This data describes a binding interaction between two proteins.

Sequence of protein 1:
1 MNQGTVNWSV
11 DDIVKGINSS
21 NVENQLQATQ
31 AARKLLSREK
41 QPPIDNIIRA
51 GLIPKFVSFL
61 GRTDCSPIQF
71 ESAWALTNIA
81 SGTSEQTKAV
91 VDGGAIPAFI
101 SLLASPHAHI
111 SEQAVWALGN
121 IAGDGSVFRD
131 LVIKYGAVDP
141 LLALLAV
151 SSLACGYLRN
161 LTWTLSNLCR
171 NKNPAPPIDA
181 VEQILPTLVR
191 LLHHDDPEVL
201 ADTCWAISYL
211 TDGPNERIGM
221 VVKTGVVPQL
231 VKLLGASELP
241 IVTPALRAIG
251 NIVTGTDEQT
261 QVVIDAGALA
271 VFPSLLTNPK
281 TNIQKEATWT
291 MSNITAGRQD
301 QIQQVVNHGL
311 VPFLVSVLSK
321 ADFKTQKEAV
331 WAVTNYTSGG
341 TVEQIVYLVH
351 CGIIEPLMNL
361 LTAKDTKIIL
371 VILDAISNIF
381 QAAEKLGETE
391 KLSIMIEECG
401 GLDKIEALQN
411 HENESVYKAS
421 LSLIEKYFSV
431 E

Sequence of protein 2:
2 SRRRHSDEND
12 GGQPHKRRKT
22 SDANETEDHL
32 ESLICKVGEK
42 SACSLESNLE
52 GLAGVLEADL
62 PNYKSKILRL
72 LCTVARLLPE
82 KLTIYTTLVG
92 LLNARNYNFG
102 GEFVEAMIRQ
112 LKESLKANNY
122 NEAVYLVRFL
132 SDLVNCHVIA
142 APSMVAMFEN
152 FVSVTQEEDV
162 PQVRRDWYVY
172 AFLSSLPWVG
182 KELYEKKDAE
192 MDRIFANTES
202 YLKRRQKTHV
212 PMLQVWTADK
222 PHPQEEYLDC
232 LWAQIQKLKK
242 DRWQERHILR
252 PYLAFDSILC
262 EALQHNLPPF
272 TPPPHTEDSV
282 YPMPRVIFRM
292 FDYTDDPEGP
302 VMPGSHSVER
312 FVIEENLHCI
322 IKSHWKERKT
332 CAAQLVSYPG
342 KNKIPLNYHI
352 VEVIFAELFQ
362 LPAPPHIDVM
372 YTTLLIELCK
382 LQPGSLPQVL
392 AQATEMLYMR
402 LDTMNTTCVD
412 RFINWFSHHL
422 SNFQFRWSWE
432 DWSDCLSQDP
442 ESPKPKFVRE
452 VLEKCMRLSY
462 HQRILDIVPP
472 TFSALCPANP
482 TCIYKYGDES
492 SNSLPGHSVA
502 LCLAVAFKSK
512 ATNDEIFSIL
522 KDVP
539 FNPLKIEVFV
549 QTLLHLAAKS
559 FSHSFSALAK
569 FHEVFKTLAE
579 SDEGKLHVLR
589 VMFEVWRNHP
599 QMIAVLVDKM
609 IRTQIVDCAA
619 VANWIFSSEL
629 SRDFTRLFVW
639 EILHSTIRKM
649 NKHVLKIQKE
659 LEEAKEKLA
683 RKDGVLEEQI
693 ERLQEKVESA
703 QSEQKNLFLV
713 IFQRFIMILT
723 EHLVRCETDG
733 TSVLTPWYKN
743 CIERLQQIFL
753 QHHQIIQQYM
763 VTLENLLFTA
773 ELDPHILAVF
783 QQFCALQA

Residue-level contacts at the interface:
Residue D23 in protein 2 interacts with residue W74 in protein 1 (closest heavy-atom distance 3.8 Å).
Residue N10 in protein 2 is in contact with residue R247 in protein 1 (closest heavy-atom distance 3.3 Å).
Residue K17 in protein 2 interacts with residue S81 in protein 1 (closest heavy-atom distance 3.8 Å).
Residue R18 in protein 2 contacts residue N160 in protein 1 (closest heavy-atom distance 2.8 Å).
Residue R4 in protein 2 is in contact with residue N293 in protein 1 (closest heavy-atom distance 2.9 Å).
Residue K17 in protein 2 is in contact with residue D124 in protein 1 (closest heavy-atom distance 2.8 Å).
Residue H16 in protein 2 contacts residue W163 in protein 1 (closest heavy-atom distance 3.8 Å).
Residue K20 in protein 2 is in contact with residue Q113 in protein 1 (closest heavy-atom distance 3.4 Å).
Residue Q14 in protein 2 is in contact with residue Y209 in protein 1 (closest heavy-atom distance 3.6 Å).
Residue R4 in protein 2 is in contact with residue S292 in protein 1 (closest heavy-atom distance 3.0 Å).
Residue K17 in protein 2 contacts residue A80 in protein 1 (closest heavy-atom distance 3.9 Å).
Residue R4 in protein 2 is in contact with residue W331 in protein 1 (closest heavy-atom distance 3.3 Å).
Residue R18 in protein 2 is in contact with residue W116 in protein 1 (closest heavy-atom distance 2.9 Å).
Residue R18 in protein 2 is in contact with residue W163 in protein 1 (closest heavy-atom distance 3.1 Å).
Residue R4 in protein 2 interacts with residue T254 in protein 1 (closest heavy-atom distance 3.8 Å).
Residue R4 in protein 2 interacts with residue E328 in protein 1 (closest heavy-atom distance 2.8 Å).
Residue K20 in protein 2 interacts with residue W74 in protein 1 (closest heavy-atom distance 3.1 Å).
Residue K17 in protein 2 is in contact with residue G82 in protein 1 (closest heavy-atom distance 2.8 Å).
Residue R3 in protein 2 contacts residue N293 in protein 1 (closest heavy-atom distance 3.2 Å).
Residue T21 in protein 2 is in contact with residue S37 in protein 1 (closest heavy-atom distance 3.5 Å).
Residue G12 in protein 2 contacts residue W205 in protein 1 (closest heavy-atom distance 3.8 Å).
Residue R19 in protein 2 is in contact with residue R38 in protein 1 (closest heavy-atom distance 2.8 Å).
Residue P15 in protein 2 is in contact with residue R170 in protein 1 (closest heavy-atom distance 3.3 Å).
Residue D11 in protein 2 contacts residue Y209 in protein 1 (closest heavy-atom distance 3.5 Å).
Residue R3 in protein 2 is in contact with residue V253 in protein 1 (closest heavy-atom distance 2.8 Å).
Residue K17 in protein 2 interacts with residue N120 in protein 1 (closest heavy-atom distance 3.2 Å).
Residue H6 in protein 2 interacts with residue W289 in protein 1 (closest heavy-atom distance 3.4 Å).
Residue K17 in protein 2 contacts residue T83 in protein 1 (closest heavy-atom distance 3.7 Å).
Residue H6 in protein 2 interacts with residue E286 in protein 1 (closest heavy-atom distance 1.8 Å).
Residue H16 in protein 2 interacts with residue G123 in protein 1 (closest heavy-atom distance 3.3 Å).
Residue R19 in protein 2 contacts residue N78 in protein 1 (closest heavy-atom distance 3.4 Å).
Residue K20 in protein 2 is in contact with residue N78 in protein 1 (closest heavy-atom distance 2.9 Å).
Residue D11 in protein 2 is in contact with residue R247 in protein 1 (closest heavy-atom distance 3.7 Å).
Residue S2 in protein 2 is in contact with residue N335 in protein 1 (closest heavy-atom distance 3.2 Å).
Residue R3 in protein 2 is in contact with residue T254 in protein 1 (closest heavy-atom distance 3.5 Å).
Residue H16 in protein 2 is in contact with residue N167 in protein 1 (closest heavy-atom distance 3.5 Å).
Residue E26 in protein 2 is in contact with residue R33 in protein 1 (closest heavy-atom distance 2.7 Å).
Residue R18 in protein 2 is in contact with residue S81 in protein 1 (closest heavy-atom distance 3.4 Å).
Residue R19 in protein 2 interacts with residue L36 in protein 1 (closest heavy-atom distance 2.9 Å).
Residue R19 in protein 2 interacts with residue W116 in protein 1 (closest heavy-atom distance 3.9 Å).
Residue R19 in protein 2 is in contact with residue P42 in protein 1 (closest heavy-atom distance 3.6 Å).
Residue E9 in protein 2 contacts residue K172 in protein 1 (closest heavy-atom distance 3.8 Å).
Residue R3 in protein 2 is in contact with residue D257 in protein 1 (closest heavy-atom distance 2.9 Å).
Residue D11 in protein 2 contacts residue R170 in protein 1 (closest heavy-atom distance 2.5 Å).
Residue K20 in protein 2 interacts with residue S37 in protein 1 (closest heavy-atom distance 3.0 Å).
Residue D23 in protein 2 is in contact with residue F70 in protein 1 (closest heavy-atom distance 3.7 Å).
Residue R19 in protein 2 contacts residue E39 in protein 1 (closest heavy-atom distance 3.2 Å).
Residue Q14 in protein 2 contacts residue W205 in protein 1 (closest heavy-atom distance 3.4 Å).
Residue R18 in protein 2 contacts residue N120 in protein 1 (closest heavy-atom distance 2.6 Å).
Residue H16 in protein 2 contacts residue R170 in protein 1 (closest heavy-atom distance 3.6 Å).
Residue R3 in protein 2 contacts residue G255 in protein 1 (closest heavy-atom distance 3.5 Å).
Residue K17 in protein 2 interacts with residue T87 in protein 1 (closest heavy-atom distance 3.0 Å).
Residue R3 in protein 2 interacts with residue T260 in protein 1 (closest heavy-atom distance 3.0 Å).
Residue H6 in protein 2 interacts with residue R247 in protein 1 (closest heavy-atom distance 2.8 Å).
Residue R4 in protein 2 is in contact with residue W289 in protein 1 (closest heavy-atom distance 3.1 Å).
Residue K20 in protein 2 is in contact with residue W116 in protein 1 (closest heavy-atom distance 3.6 Å).
Residue R19 in protein 2 is in contact with residue S81 in protein 1 (closest heavy-atom distance 3.2 Å).
Residue R19 in protein 2 is in contact with residue S37 in protein 1 (closest heavy-atom distance 3.5 Å).
Residue D11 in protein 2 is in contact with residue W205 in protein 1 (closest heavy-atom distance 3.6 Å).
Residue Q14 in protein 2 interacts with residue R170 in protein 1 (closest heavy-atom distance 2.9 Å).